Sequence of chain A:
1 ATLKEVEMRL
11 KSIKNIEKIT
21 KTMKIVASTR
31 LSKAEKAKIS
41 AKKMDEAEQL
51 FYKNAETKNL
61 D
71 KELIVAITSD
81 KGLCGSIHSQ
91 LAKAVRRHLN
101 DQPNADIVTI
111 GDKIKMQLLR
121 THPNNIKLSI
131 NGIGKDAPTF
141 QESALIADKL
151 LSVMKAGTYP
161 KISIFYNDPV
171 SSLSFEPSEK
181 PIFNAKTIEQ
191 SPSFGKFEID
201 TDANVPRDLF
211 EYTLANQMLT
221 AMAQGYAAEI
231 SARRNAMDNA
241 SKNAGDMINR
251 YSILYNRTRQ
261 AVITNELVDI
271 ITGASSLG

This data describes a binding interaction between two proteins.

Interface contacts:
Residue G195 in chain A contacts residue N40 in chain B (closest heavy-atom distance 5.0 Å).
Residue G195 in chain A contacts residue R39 in chain B (closest heavy-atom distance 3.8 Å).

Sequence of chain B:
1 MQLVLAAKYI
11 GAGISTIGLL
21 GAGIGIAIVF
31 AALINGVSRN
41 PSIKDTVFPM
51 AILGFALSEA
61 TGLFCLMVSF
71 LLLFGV